Sequence of protein 1:
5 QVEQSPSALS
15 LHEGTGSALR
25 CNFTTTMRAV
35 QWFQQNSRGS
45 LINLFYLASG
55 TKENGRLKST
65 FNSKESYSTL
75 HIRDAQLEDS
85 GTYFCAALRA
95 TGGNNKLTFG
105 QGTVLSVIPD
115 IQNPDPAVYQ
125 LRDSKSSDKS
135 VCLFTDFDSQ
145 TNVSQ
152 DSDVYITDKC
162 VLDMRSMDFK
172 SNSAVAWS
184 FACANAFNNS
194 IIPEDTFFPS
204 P

This data describes a binding interaction between two proteins.

Sequence of protein 2:
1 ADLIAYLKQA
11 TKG

Interface contacts:
Residue G96 in protein 1 is in contact with residue Y6 in protein 2 (closest heavy-atom distance 2.9 Å).
Residue R32 in protein 1 interacts with residue Y6 in protein 2 (closest heavy-atom distance 2.4 Å).
Residue T95 in protein 1 interacts with residue L3 in protein 2 (closest heavy-atom distance 3.4 Å).
Residue A94 in protein 1 contacts residue Y6 in protein 2 (closest heavy-atom distance 3.2 Å).
Residue R93 in protein 1 is in contact with residue L3 in protein 2 (closest heavy-atom distance 3.8 Å).
Residue T95 in protein 1 interacts with residue A5 in protein 2 (closest heavy-atom distance 3.8 Å).
Residue R32 in protein 1 is in contact with residue K8 in protein 2 (closest heavy-atom distance 3.7 Å).
Residue N99 in protein 1 interacts with residue K8 in protein 2 (closest heavy-atom distance 2.8 Å).
Residue G97 in protein 1 contacts residue Y6 in protein 2 (closest heavy-atom distance 3.8 Å).
Residue T95 in protein 1 is in contact with residue I4 in protein 2 (closest heavy-atom distance 3.5 Å).
Residue T95 in protein 1 is in contact with residue Y6 in protein 2 (closest heavy-atom distance 4.4 Å).
Residue A94 in protein 1 contacts residue I4 in protein 2 (closest heavy-atom distance 4.4 Å).
Residue R32 in protein 1 interacts with residue L7 in protein 2 (closest heavy-atom distance 4.0 Å).
Residue A94 in protein 1 contacts residue A5 in protein 2 (closest heavy-atom distance 3.1 Å).
Residue L92 in protein 1 interacts with residue K8 in protein 2 (closest heavy-atom distance 3.3 Å).